This data describes a binding interaction between two proteins.

Contacts between the two chains:
Residue Y162 in the first protein contacts residue M190 in the second protein (closest heavy-atom distance 3.7 Å).
Residue S168 in the first protein interacts with residue M197 in the second protein (closest heavy-atom distance 3.7 Å).
Residue M190 in the first protein interacts with residue D362 in the second protein (closest heavy-atom distance 3.8 Å).
Residue R175 in the first protein is in contact with residue Q176 in the second protein (closest heavy-atom distance 2.8 Å).
Residue S168 in the first protein contacts residue R201 in the second protein (closest heavy-atom distance 3.6 Å).
Residue S194 in the first protein is in contact with residue Y161 in the second protein (closest heavy-atom distance 3.6 Å).
Residue R191 in the first protein is in contact with residue Y162 in the second protein (closest heavy-atom distance 3.3 Å).
Residue N138 in the first protein contacts residue L184 in the second protein (closest heavy-atom distance 3.6 Å).
Residue F140 in the first protein interacts with residue F193 in the second protein (closest heavy-atom distance 3.7 Å).
Residue R164 in the first protein contacts residue R201 in the second protein (closest heavy-atom distance 3.1 Å).
Residue M197 in the first protein is in contact with residue N165 in the second protein (closest heavy-atom distance 3.8 Å).
Residue S194 in the first protein contacts residue Y162 in the second protein (closest heavy-atom distance 3.7 Å).
Residue P171 in the first protein interacts with residue S168 in the second protein (closest heavy-atom distance 3.4 Å).
Residue D362 in the first protein contacts residue M190 in the second protein (closest heavy-atom distance 3.8 Å).
Residue S194 in the first protein is in contact with residue N165 in the second protein (closest heavy-atom distance 2.6 Å).
Residue F193 in the first protein interacts with residue F140 in the second protein (closest heavy-atom distance 3.7 Å).
Residue R175 in the first protein contacts residue I172 in the second protein (closest heavy-atom distance 3.4 Å).
Residue D195 in the first protein interacts with residue Y161 in the second protein (closest heavy-atom distance 3.6 Å).
Residue R191 in the first protein is in contact with residue P363 in the second protein (closest heavy-atom distance 3.6 Å).
Residue R201 in the first protein contacts residue R164 in the second protein (closest heavy-atom distance 3.1 Å).
Residue S188 in the first protein is in contact with residue D320 in the second protein (closest heavy-atom distance 3.8 Å).
Residue Q198 in the first protein is in contact with residue R164 in the second protein (closest heavy-atom distance 3.5 Å).
Residue R191 in the first protein is in contact with residue A361 in the second protein (closest heavy-atom distance 3.3 Å).
Residue N165 in the first protein contacts residue Q198 in the second protein (closest heavy-atom distance 3.7 Å).
Residue T187 in the first protein contacts residue F140 in the second protein (closest heavy-atom distance 3.9 Å).
Residue F140 in the first protein contacts residue T187 in the second protein (closest heavy-atom distance 3.9 Å).
Residue M197 in the first protein contacts residue I169 in the second protein (closest heavy-atom distance 3.6 Å).
Residue D320 in the first protein interacts with residue S188 in the second protein (closest heavy-atom distance 3.8 Å).
Residue Q198 in the first protein is in contact with residue N165 in the second protein (closest heavy-atom distance 3.7 Å).
Residue Y162 in the first protein is in contact with residue R191 in the second protein (closest heavy-atom distance 3.3 Å).
Residue R191 in the first protein is in contact with residue G277 in the second protein (closest heavy-atom distance 3.8 Å).
Residue N138 in the first protein interacts with residue T187 in the second protein (closest heavy-atom distance 2.9 Å).
Residue P275 in the first protein contacts residue R191 in the second protein (closest heavy-atom distance 3.0 Å).
Residue N165 in the first protein contacts residue S194 in the second protein (closest heavy-atom distance 2.6 Å).
Residue A361 in the first protein contacts residue R191 in the second protein (closest heavy-atom distance 3.3 Å).
Residue R175 in the first protein contacts residue F140 in the second protein (closest heavy-atom distance 2.8 Å).
Residue N165 in the first protein is in contact with residue M197 in the second protein (closest heavy-atom distance 3.8 Å).
Residue I172 in the first protein is in contact with residue R175 in the second protein (closest heavy-atom distance 3.4 Å).
Residue L184 in the first protein contacts residue S141 in the second protein (closest heavy-atom distance 3.8 Å).
Residue G277 in the first protein is in contact with residue R191 in the second protein (closest heavy-atom distance 3.8 Å).
Residue I172 in the first protein interacts with residue P171 in the second protein (closest heavy-atom distance 3.8 Å).
Residue Q176 in the first protein is in contact with residue R175 in the second protein (closest heavy-atom distance 2.8 Å).
Residue S141 in the first protein is in contact with residue L184 in the second protein (closest heavy-atom distance 3.8 Å).
Residue R164 in the first protein interacts with residue Q198 in the second protein (closest heavy-atom distance 3.5 Å).
Residue P171 in the first protein contacts residue I172 in the second protein (closest heavy-atom distance 3.8 Å).
Residue L184 in the first protein interacts with residue N138 in the second protein (closest heavy-atom distance 3.6 Å).
Residue D362 in the first protein is in contact with residue R191 in the second protein (closest heavy-atom distance 3.8 Å).
Residue I169 in the first protein contacts residue M197 in the second protein (closest heavy-atom distance 3.6 Å).
Residue R191 in the first protein contacts residue P275 in the second protein (closest heavy-atom distance 3.0 Å).
Residue M197 in the first protein contacts residue S168 in the second protein (closest heavy-atom distance 3.7 Å).
Residue M190 in the first protein is in contact with residue Y162 in the second protein (closest heavy-atom distance 3.7 Å).
Residue Y161 in the first protein is in contact with residue D195 in the second protein (closest heavy-atom distance 3.6 Å).
Residue R201 in the first protein is in contact with residue S168 in the second protein (closest heavy-atom distance 3.6 Å).
Residue S168 in the first protein contacts residue P171 in the second protein (closest heavy-atom distance 3.4 Å).
Residue R191 in the first protein contacts residue D362 in the second protein (closest heavy-atom distance 3.8 Å).
Residue P363 in the first protein is in contact with residue R191 in the second protein (closest heavy-atom distance 3.6 Å).
Residue F140 in the first protein is in contact with residue R175 in the second protein (closest heavy-atom distance 2.8 Å).
Residue Y161 in the first protein is in contact with residue S194 in the second protein (closest heavy-atom distance 3.6 Å).
Residue Y162 in the first protein is in contact with residue S194 in the second protein (closest heavy-atom distance 3.7 Å).
Residue T187 in the first protein interacts with residue N138 in the second protein (closest heavy-atom distance 2.9 Å).

Sequence of the second protein:
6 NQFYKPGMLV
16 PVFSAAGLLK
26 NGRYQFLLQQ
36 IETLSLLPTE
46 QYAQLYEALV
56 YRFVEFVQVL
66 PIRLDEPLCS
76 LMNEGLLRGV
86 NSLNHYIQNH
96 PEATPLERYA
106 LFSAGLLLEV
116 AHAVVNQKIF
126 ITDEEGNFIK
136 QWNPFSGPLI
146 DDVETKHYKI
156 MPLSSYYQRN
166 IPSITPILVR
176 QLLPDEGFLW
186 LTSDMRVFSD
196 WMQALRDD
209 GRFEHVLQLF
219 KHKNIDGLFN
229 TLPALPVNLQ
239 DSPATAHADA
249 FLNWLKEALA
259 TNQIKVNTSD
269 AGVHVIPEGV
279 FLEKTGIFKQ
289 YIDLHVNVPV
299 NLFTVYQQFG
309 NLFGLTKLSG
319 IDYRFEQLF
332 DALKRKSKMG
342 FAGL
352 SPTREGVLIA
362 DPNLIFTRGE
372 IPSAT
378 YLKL

Sequence of the first protein:
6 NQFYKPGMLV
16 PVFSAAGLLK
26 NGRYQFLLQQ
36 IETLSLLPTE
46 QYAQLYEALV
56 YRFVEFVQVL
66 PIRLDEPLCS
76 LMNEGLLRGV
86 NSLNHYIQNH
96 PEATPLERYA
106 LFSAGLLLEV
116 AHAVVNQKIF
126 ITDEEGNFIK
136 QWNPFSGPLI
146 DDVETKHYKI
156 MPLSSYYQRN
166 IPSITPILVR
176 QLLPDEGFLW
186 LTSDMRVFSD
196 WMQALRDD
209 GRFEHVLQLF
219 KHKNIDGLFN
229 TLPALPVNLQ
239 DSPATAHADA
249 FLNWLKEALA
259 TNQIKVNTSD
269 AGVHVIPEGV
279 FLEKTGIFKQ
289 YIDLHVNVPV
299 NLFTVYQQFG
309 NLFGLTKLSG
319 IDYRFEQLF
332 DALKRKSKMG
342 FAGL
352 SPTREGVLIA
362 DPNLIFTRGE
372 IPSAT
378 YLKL